The following describes two proteins that form a bound complex.

Sequence of protein 2:
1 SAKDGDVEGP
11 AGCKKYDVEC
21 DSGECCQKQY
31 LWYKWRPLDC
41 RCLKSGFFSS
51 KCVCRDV

Interface contacts:
Residue R592 in protein 1 is in contact with residue S22 in protein 2 (closest heavy-atom distance 4.8 Å).
Residue D585 in protein 1 contacts residue R55 in protein 2 (closest heavy-atom distance 4.4 Å).
Residue E589 in protein 1 interacts with residue S22 in protein 2 (closest heavy-atom distance 3.4 Å).
Residue M586 in protein 1 contacts residue C40 in protein 2 (closest heavy-atom distance 4.7 Å).
Residue Q1045 in protein 1 interacts with residue K44 in protein 2 (closest heavy-atom distance 3.1 Å).
Residue I588 in protein 1 interacts with residue C20 in protein 2 (closest heavy-atom distance 4.2 Å).
Residue R1070 in protein 1 interacts with residue W32 in protein 2 (closest heavy-atom distance 4.3 Å).
Residue S654 in protein 1 is in contact with residue F47 in protein 2 (closest heavy-atom distance 3.5 Å).
Residue A1048 in protein 1 contacts residue K44 in protein 2 (closest heavy-atom distance 4.0 Å).
Residue N587 in protein 1 is in contact with residue R41 in protein 2 (closest heavy-atom distance 3.5 Å).
Residue H584 in protein 1 contacts residue C42 in protein 2 (closest heavy-atom distance 4.7 Å).
Residue R1070 in protein 1 contacts residue D56 in protein 2 (closest heavy-atom distance 3.8 Å).
Residue D582 in protein 1 contacts residue F48 in protein 2 (closest heavy-atom distance 3.3 Å).
Residue L1074 in protein 1 contacts residue R36 in protein 2 (closest heavy-atom distance 4.4 Å).
Residue D585 in protein 1 is in contact with residue L43 in protein 2 (closest heavy-atom distance 3.8 Å).
Residue V1119 in protein 1 contacts residue K44 in protein 2 (closest heavy-atom distance 3.2 Å).
Residue L1046 in protein 1 is in contact with residue F47 in protein 2 (closest heavy-atom distance 3.6 Å).
Residue Q1045 in protein 1 contacts residue F47 in protein 2 (closest heavy-atom distance 3.5 Å).
Residue I588 in protein 1 is in contact with residue S22 in protein 2 (closest heavy-atom distance 3.6 Å).
Residue H1120 in protein 1 is in contact with residue R55 in protein 2 (closest heavy-atom distance 3.1 Å).
Residue Q1045 in protein 1 is in contact with residue G46 in protein 2 (closest heavy-atom distance 3.4 Å).
Residue R653 in protein 1 interacts with residue F48 in protein 2 (closest heavy-atom distance 3.4 Å).
Residue Q1045 in protein 1 interacts with residue F48 in protein 2 (closest heavy-atom distance 2.7 Å).
Residue H1120 in protein 1 contacts residue D17 in protein 2 (closest heavy-atom distance 4.7 Å).
Residue H1120 in protein 1 contacts residue L43 in protein 2 (closest heavy-atom distance 4.2 Å).
Residue N1077 in protein 1 interacts with residue Y33 in protein 2 (closest heavy-atom distance 4.2 Å).
Residue L649 in protein 1 contacts residue S49 in protein 2 (closest heavy-atom distance 4.2 Å).
Residue R1070 in protein 1 is in contact with residue R55 in protein 2 (closest heavy-atom distance 3.1 Å).
Residue E591 in protein 1 interacts with residue C52 in protein 2 (closest heavy-atom distance 3.8 Å).
Residue M586 in protein 1 is in contact with residue C42 in protein 2 (closest heavy-atom distance 2.7 Å).
Residue E591 in protein 1 is in contact with residue S50 in protein 2 (closest heavy-atom distance 3.1 Å).
Residue N587 in protein 1 interacts with residue C42 in protein 2 (closest heavy-atom distance 4.1 Å).
Residue H1075 in protein 1 contacts residue Y33 in protein 2 (closest heavy-atom distance 3.5 Å).
Residue N1071 in protein 1 contacts residue W32 in protein 2 (closest heavy-atom distance 3.5 Å).
Residue R656 in protein 1 contacts residue F48 in protein 2 (closest heavy-atom distance 3.5 Å).
Residue H584 in protein 1 interacts with residue R55 in protein 2 (closest heavy-atom distance 4.1 Å).
Residue H1120 in protein 1 interacts with residue Y16 in protein 2 (closest heavy-atom distance 4.3 Å).
Residue W1080 in protein 1 interacts with residue R55 in protein 2 (closest heavy-atom distance 3.7 Å).
Residue E591 in protein 1 interacts with residue C42 in protein 2 (closest heavy-atom distance 4.0 Å).
Residue I588 in protein 1 contacts residue C40 in protein 2 (closest heavy-atom distance 4.0 Å).
Residue R653 in protein 1 interacts with residue S49 in protein 2 (closest heavy-atom distance 2.4 Å).
Residue H584 in protein 1 contacts residue L43 in protein 2 (closest heavy-atom distance 3.9 Å).
Residue D585 in protein 1 is in contact with residue R41 in protein 2 (closest heavy-atom distance 2.5 Å).
Residue I588 in protein 1 is in contact with residue C52 in protein 2 (closest heavy-atom distance 3.7 Å).
Residue I588 in protein 1 is in contact with residue C42 in protein 2 (closest heavy-atom distance 3.6 Å).
Residue L1074 in protein 1 interacts with residue Y33 in protein 2 (closest heavy-atom distance 4.5 Å).
Residue H583 in protein 1 interacts with residue K44 in protein 2 (closest heavy-atom distance 3.9 Å).
Residue D585 in protein 1 interacts with residue C42 in protein 2 (closest heavy-atom distance 3.7 Å).
Residue Q1045 in protein 1 contacts residue S49 in protein 2 (closest heavy-atom distance 4.7 Å).
Residue D582 in protein 1 interacts with residue K44 in protein 2 (closest heavy-atom distance 2.9 Å).
Residue M586 in protein 1 interacts with residue R41 in protein 2 (closest heavy-atom distance 3.5 Å).
Residue H1075 in protein 1 interacts with residue W32 in protein 2 (closest heavy-atom distance 3.9 Å).
Residue L1074 in protein 1 is in contact with residue W32 in protein 2 (closest heavy-atom distance 3.7 Å).
Residue R1070 in protein 1 is in contact with residue Y16 in protein 2 (closest heavy-atom distance 3.7 Å).
Residue M579 in protein 1 interacts with residue F48 in protein 2 (closest heavy-atom distance 4.0 Å).
Residue N587 in protein 1 contacts residue C40 in protein 2 (closest heavy-atom distance 4.2 Å).
Residue S650 in protein 1 interacts with residue F47 in protein 2 (closest heavy-atom distance 3.2 Å).
Residue H584 in protein 1 is in contact with residue K44 in protein 2 (closest heavy-atom distance 3.7 Å).
Residue L657 in protein 1 is in contact with residue F48 in protein 2 (closest heavy-atom distance 4.0 Å).
Residue R653 in protein 1 contacts residue F47 in protein 2 (closest heavy-atom distance 3.5 Å).

Sequence of protein 1:
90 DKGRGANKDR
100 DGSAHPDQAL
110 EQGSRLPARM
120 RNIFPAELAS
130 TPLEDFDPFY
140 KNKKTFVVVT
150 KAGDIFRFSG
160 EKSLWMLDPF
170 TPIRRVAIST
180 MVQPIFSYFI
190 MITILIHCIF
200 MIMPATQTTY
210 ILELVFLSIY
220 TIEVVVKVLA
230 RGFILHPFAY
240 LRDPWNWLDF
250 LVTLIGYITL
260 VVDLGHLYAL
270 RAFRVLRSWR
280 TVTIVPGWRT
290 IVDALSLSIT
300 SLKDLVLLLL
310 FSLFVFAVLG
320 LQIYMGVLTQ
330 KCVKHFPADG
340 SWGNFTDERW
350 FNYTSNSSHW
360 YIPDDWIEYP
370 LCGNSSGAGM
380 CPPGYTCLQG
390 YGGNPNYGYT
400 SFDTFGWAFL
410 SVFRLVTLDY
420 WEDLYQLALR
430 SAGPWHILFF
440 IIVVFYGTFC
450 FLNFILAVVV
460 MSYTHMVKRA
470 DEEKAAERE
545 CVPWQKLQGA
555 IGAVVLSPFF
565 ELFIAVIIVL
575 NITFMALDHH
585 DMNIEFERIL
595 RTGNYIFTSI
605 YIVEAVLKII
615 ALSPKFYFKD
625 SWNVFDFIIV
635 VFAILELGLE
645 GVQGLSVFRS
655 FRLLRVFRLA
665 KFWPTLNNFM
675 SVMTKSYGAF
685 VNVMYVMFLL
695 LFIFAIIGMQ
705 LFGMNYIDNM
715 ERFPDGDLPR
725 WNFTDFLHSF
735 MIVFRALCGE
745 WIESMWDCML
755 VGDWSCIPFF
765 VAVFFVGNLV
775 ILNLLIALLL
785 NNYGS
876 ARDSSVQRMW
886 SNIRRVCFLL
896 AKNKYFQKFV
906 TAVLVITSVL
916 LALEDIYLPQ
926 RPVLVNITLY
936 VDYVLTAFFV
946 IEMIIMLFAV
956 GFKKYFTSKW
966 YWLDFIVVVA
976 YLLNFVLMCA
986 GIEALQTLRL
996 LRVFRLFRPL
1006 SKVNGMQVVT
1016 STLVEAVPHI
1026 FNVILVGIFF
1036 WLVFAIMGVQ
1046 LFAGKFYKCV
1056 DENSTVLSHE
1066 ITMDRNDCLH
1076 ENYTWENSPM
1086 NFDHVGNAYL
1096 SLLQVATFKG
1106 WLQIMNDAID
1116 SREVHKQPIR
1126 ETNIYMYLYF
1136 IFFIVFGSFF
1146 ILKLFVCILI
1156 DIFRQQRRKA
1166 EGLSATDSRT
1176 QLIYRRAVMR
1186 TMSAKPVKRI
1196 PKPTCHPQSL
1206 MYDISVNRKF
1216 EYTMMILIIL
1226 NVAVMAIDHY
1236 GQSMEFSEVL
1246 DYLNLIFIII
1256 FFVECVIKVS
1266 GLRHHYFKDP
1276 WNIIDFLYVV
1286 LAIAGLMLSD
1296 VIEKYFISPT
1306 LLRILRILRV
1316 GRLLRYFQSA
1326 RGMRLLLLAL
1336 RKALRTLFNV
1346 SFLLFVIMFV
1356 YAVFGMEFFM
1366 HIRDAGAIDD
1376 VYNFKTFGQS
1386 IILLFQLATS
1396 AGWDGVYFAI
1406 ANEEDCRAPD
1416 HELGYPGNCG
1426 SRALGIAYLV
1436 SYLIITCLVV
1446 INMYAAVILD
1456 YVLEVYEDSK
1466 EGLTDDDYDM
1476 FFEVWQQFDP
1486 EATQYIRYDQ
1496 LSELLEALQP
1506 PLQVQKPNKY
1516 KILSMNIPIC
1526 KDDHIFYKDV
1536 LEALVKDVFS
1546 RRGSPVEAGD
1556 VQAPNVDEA